Sequence of protein 2:
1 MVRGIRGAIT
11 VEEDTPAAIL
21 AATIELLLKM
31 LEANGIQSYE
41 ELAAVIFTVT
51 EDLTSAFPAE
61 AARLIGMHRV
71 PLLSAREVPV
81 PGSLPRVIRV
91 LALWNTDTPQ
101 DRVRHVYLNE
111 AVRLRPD

Contacts between the two chains:
Residue L64 in protein 2 contacts residue L13 in protein 1 (closest heavy-atom distance 3.4 Å).
Residue L20 in protein 2 interacts with residue A12 in protein 1 (closest heavy-atom distance 4.1 Å).
Residue A17 in protein 2 is in contact with residue V16 in protein 1 (closest heavy-atom distance 3.8 Å).
Residue A17 in protein 2 is in contact with residue I33 in protein 1 (closest heavy-atom distance 4.6 Å).
Residue L28 in protein 2 is in contact with residue E24 in protein 1 (closest heavy-atom distance 4.3 Å).
Residue E60 in protein 2 is in contact with residue L13 in protein 1 (closest heavy-atom distance 3.5 Å).
Residue I24 in protein 2 interacts with residue H20 in protein 1 (closest heavy-atom distance 3.5 Å).
Residue I24 in protein 2 contacts residue V16 in protein 1 (closest heavy-atom distance 3.6 Å).
Residue L64 in protein 2 interacts with residue V16 in protein 1 (closest heavy-atom distance 4.0 Å).
Residue L20 in protein 2 contacts residue V16 in protein 1 (closest heavy-atom distance 4.0 Å).
Residue L20 in protein 2 contacts residue L13 in protein 1 (closest heavy-atom distance 3.9 Å).
Residue L64 in protein 2 is in contact with residue K17 in protein 1 (closest heavy-atom distance 3.5 Å).
Residue L28 in protein 2 is in contact with residue H20 in protein 1 (closest heavy-atom distance 3.5 Å).
Residue I65 in protein 2 is in contact with residue H20 in protein 1 (closest heavy-atom distance 4.7 Å).
Residue P16 in protein 2 interacts with residue A12 in protein 1 (closest heavy-atom distance 4.1 Å).
Residue A21 in protein 2 is in contact with residue V16 in protein 1 (closest heavy-atom distance 3.9 Å).
Residue A17 in protein 2 contacts residue A12 in protein 1 (closest heavy-atom distance 4.2 Å).

Sequence of protein 1:
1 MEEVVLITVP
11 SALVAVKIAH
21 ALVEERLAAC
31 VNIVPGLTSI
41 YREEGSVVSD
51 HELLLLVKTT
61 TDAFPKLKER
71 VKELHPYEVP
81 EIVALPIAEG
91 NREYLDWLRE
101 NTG

This data describes a binding interaction between two proteins.